Sequence of chain A:
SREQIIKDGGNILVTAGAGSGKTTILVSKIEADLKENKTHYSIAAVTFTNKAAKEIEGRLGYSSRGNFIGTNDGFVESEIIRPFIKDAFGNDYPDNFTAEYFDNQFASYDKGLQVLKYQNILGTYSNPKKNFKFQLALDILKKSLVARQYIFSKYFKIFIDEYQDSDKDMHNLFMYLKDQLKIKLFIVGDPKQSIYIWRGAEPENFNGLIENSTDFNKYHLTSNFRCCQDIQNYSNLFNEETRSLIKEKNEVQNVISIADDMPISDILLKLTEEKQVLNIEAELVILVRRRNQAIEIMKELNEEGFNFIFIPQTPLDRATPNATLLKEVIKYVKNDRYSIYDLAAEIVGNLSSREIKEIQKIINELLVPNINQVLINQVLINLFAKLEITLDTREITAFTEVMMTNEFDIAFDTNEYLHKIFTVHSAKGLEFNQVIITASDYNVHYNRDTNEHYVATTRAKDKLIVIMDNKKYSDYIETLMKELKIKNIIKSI

Residue-level contacts at the interface:
Residue N96 in chain A interacts with residue T98 in chain B (closest heavy-atom distance 4.3 Å).
Residue Q119 in chain A is in contact with residue N120 in chain B (closest heavy-atom distance 4.0 Å).
Residue I121 in chain A interacts with residue Y118 in chain B (closest heavy-atom distance 3.8 Å).
Residue D92 in chain A is in contact with residue R354 in chain B (closest heavy-atom distance 2.9 Å).
Residue Y118 in chain A is in contact with residue I121 in chain B (closest heavy-atom distance 3.8 Å).
Residue N120 in chain A contacts residue T98 in chain B (closest heavy-atom distance 4.8 Å).
Residue R354 in chain A interacts with residue K117 in chain B (closest heavy-atom distance 2.7 Å).
Residue K117 in chain A is in contact with residue R354 in chain B (closest heavy-atom distance 2.7 Å).
Residue N96 in chain A contacts residue N96 in chain B (closest heavy-atom distance 3.5 Å).
Residue N120 in chain A interacts with residue I121 in chain B (closest heavy-atom distance 4.9 Å).
Residue N120 in chain A is in contact with residue Q119 in chain B (closest heavy-atom distance 4.0 Å).
Residue R354 in chain A is in contact with residue D92 in chain B (closest heavy-atom distance 2.9 Å).
Residue D92 in chain A contacts residue K357 in chain B (closest heavy-atom distance 4.6 Å).
Residue N91 in chain A contacts residue K357 in chain B (closest heavy-atom distance 3.7 Å).
Residue R354 in chain A interacts with residue Y118 in chain B (closest heavy-atom distance 4.8 Å).
Residue Y118 in chain A interacts with residue R354 in chain B (closest heavy-atom distance 4.8 Å).
Residue Q119 in chain A contacts residue Y118 in chain B (closest heavy-atom distance 4.1 Å).
Residue Y118 in chain A contacts residue Q119 in chain B (closest heavy-atom distance 4.1 Å).
Residue I121 in chain A contacts residue N120 in chain B (closest heavy-atom distance 4.9 Å).
Residue N120 in chain A is in contact with residue N120 in chain B (closest heavy-atom distance 3.1 Å).
Residue Q119 in chain A contacts residue Q119 in chain B (closest heavy-atom distance 2.9 Å).
Residue T98 in chain A is in contact with residue N120 in chain B (closest heavy-atom distance 4.8 Å).
Residue K357 in chain A contacts residue N91 in chain B (closest heavy-atom distance 3.7 Å).
Residue K357 in chain A interacts with residue D92 in chain B (closest heavy-atom distance 4.6 Å).
Residue T98 in chain A contacts residue N96 in chain B (closest heavy-atom distance 4.3 Å).

Sequence of chain B:
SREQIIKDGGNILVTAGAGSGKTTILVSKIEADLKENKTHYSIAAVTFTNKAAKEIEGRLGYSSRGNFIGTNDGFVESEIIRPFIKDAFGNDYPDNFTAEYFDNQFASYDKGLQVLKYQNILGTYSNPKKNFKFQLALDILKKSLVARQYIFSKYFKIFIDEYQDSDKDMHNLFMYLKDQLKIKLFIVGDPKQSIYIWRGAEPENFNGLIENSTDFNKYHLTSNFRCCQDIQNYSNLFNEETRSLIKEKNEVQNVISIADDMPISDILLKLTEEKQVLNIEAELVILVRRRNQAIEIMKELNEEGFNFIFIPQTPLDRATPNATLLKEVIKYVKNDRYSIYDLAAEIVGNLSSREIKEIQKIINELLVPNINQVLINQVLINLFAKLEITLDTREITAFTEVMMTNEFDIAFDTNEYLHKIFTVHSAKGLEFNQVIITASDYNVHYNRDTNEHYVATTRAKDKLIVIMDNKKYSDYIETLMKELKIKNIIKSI

These two protein chains interact to form a complex.